The following describes two proteins that form a bound complex.

Sequence of chain A:
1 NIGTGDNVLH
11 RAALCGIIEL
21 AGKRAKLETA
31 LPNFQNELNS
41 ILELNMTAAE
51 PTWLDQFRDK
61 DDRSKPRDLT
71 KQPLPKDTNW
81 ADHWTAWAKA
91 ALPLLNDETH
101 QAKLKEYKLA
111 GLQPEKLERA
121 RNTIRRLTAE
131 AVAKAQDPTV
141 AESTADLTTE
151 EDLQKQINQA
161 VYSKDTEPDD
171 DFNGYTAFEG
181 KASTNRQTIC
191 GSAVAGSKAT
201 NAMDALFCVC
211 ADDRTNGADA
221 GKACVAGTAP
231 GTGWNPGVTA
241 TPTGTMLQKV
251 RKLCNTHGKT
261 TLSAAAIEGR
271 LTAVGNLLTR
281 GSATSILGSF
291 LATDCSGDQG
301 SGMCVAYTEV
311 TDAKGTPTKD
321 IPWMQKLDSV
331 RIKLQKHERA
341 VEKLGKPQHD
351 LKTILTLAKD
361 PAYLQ

Interface contacts:
Residue A265 in chain A interacts with residue A265 in chain B (closest heavy-atom distance 4.0 Å).
Residue L277 in chain A is in contact with residue R11 in chain B (closest heavy-atom distance 3.1 Å).
Residue E130 in chain A contacts residue L357 in chain B (closest heavy-atom distance 3.9 Å).
Residue N276 in chain A is in contact with residue G16 in chain B (closest heavy-atom distance 3.7 Å).
Residue A313 in chain A contacts residue H257 in chain B (closest heavy-atom distance 3.3 Å).
Residue N276 in chain A is in contact with residue A12 in chain B (closest heavy-atom distance 3.3 Å).
Residue E268 in chain A is in contact with residue A266 in chain B (closest heavy-atom distance 3.8 Å).
Residue I286 in chain A contacts residue A226 in chain B (closest heavy-atom distance 4.2 Å).
Residue T279 in chain A contacts residue R11 in chain B (closest heavy-atom distance 2.8 Å).
Residue N276 in chain A contacts residue R11 in chain B (closest heavy-atom distance 3.0 Å).
Residue L278 in chain A is in contact with residue R11 in chain B (closest heavy-atom distance 3.3 Å).
Residue L277 in chain A interacts with residue A12 in chain B (closest heavy-atom distance 4.0 Å).
Residue T316 in chain A contacts residue N255 in chain B (closest heavy-atom distance 3.3 Å).
Residue T279 in chain A interacts with residue C224 in chain B (closest heavy-atom distance 3.9 Å).
Residue R280 in chain A is in contact with residue L253 in chain B (closest heavy-atom distance 3.5 Å).
Residue R280 in chain A contacts residue C254 in chain B (closest heavy-atom distance 4.1 Å).
Residue T316 in chain A is in contact with residue G258 in chain B (closest heavy-atom distance 3.2 Å).
Residue R331 in chain A is in contact with residue T261 in chain B (closest heavy-atom distance 3.7 Å).
Residue R280 in chain A contacts residue K252 in chain B (closest heavy-atom distance 4.0 Å).
Residue G315 in chain A contacts residue N255 in chain B (closest heavy-atom distance 3.6 Å).
Residue F290 in chain A contacts residue T4 in chain B (closest heavy-atom distance 3.4 Å).
Residue D312 in chain A is in contact with residue K252 in chain B (closest heavy-atom distance 3.4 Å).
Residue D350 in chain A contacts residue H349 in chain B (closest heavy-atom distance 4.0 Å).
Residue A129 in chain A is in contact with residue Y363 in chain B (closest heavy-atom distance 3.6 Å).
Residue N276 in chain A is in contact with residue C15 in chain B (closest heavy-atom distance 4.0 Å).
Residue Q335 in chain A contacts residue T261 in chain B (closest heavy-atom distance 3.9 Å).
Residue A129 in chain A contacts residue L357 in chain B (closest heavy-atom distance 3.8 Å).
Residue K134 in chain A is in contact with residue T353 in chain B (closest heavy-atom distance 3.6 Å).
Residue T272 in chain A interacts with residue R270 in chain B (closest heavy-atom distance 3.5 Å).
Residue L9 in chain A interacts with residue L9 in chain B (closest heavy-atom distance 3.9 Å).
Residue R280 in chain A is in contact with residue N255 in chain B (closest heavy-atom distance 3.1 Å).
Residue R339 in chain A interacts with residue V341 in chain B (closest heavy-atom distance 3.2 Å).
Residue R339 in chain A is in contact with residue E342 in chain B (closest heavy-atom distance 4.3 Å).
Residue A133 in chain A contacts residue T353 in chain B (closest heavy-atom distance 3.9 Å).
Residue T279 in chain A interacts with residue V225 in chain B (closest heavy-atom distance 3.6 Å).
Residue L291 in chain A is in contact with residue G227 in chain B (closest heavy-atom distance 4.0 Å).
Residue E342 in chain A contacts residue E342 in chain B (closest heavy-atom distance 3.2 Å).
Residue E268 in chain A contacts residue R270 in chain B (closest heavy-atom distance 2.8 Å).
Residue G315 in chain A interacts with residue H257 in chain B (closest heavy-atom distance 3.8 Å).
Residue A133 in chain A interacts with residue L357 in chain B (closest heavy-atom distance 3.8 Å).
Residue Q136 in chain A interacts with residue H349 in chain B (closest heavy-atom distance 3.7 Å).
Residue N276 in chain A contacts residue E19 in chain B (closest heavy-atom distance 3.2 Å).
Residue R339 in chain A interacts with residue G345 in chain B (closest heavy-atom distance 4.1 Å).
Residue R126 in chain A interacts with residue Y363 in chain B (closest heavy-atom distance 3.7 Å).
Residue P317 in chain A is in contact with residue N255 in chain B (closest heavy-atom distance 3.4 Å).
Residue T279 in chain A contacts residue V8 in chain B (closest heavy-atom distance 4.0 Å).
Residue T316 in chain A interacts with residue H257 in chain B (closest heavy-atom distance 3.3 Å).
Residue F290 in chain A contacts residue G227 in chain B (closest heavy-atom distance 3.8 Å).
Residue Q335 in chain A is in contact with residue E28 in chain B (closest heavy-atom distance 4.0 Å).
Residue R280 in chain A interacts with residue H257 in chain B (closest heavy-atom distance 3.4 Å).
Residue A133 in chain A contacts residue T356 in chain B (closest heavy-atom distance 3.9 Å).
Residue K134 in chain A is in contact with residue H349 in chain B (closest heavy-atom distance 2.9 Å).
Residue R339 in chain A contacts residue P32 in chain B (closest heavy-atom distance 4.2 Å).
Residue K314 in chain A contacts residue H257 in chain B (closest heavy-atom distance 3.7 Å).
Residue D312 in chain A contacts residue H257 in chain B (closest heavy-atom distance 4.1 Å).
Residue T279 in chain A interacts with residue A226 in chain B (closest heavy-atom distance 3.4 Å).
Residue E130 in chain A contacts residue Y363 in chain B (closest heavy-atom distance 2.6 Å).
Residue L277 in chain A is in contact with residue V8 in chain B (closest heavy-atom distance 4.0 Å).
Residue L291 in chain A is in contact with residue T4 in chain B (closest heavy-atom distance 3.9 Å).
Residue F290 in chain A interacts with residue A226 in chain B (closest heavy-atom distance 3.5 Å).

Sequence of chain B:
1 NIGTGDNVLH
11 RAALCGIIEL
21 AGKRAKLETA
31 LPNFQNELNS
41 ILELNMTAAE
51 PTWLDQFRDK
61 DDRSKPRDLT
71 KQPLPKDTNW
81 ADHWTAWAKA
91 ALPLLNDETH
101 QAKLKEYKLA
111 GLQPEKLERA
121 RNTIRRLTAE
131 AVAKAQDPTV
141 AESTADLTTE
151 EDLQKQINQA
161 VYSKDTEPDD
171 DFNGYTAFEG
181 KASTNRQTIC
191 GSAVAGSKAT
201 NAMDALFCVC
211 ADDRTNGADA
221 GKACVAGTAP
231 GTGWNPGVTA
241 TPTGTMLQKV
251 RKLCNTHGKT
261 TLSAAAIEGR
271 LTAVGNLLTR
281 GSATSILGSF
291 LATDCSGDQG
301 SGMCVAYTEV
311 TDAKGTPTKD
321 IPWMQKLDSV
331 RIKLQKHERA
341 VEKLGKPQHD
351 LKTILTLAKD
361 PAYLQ